Residue-level contacts at the interface:
Residue L32 in protein 2 interacts with residue A35 in protein 1 (closest heavy-atom distance 3.8 Å).
Residue I29 in protein 2 is in contact with residue K39 in protein 1 (closest heavy-atom distance 3.8 Å).
Residue V22 in protein 2 interacts with residue V46 in protein 1 (closest heavy-atom distance 3.7 Å).
Residue V43 in protein 2 is in contact with residue H26 in protein 1 (closest heavy-atom distance 4.8 Å).
Residue E42 in protein 2 is in contact with residue C25 in protein 1 (closest heavy-atom distance 4.1 Å).
Residue E40 in protein 2 contacts residue R33 in protein 1 (closest heavy-atom distance 3.4 Å).
Residue L36 in protein 2 interacts with residue I29 in protein 1 (closest heavy-atom distance 3.5 Å).
Residue V43 in protein 2 contacts residue I29 in protein 1 (closest heavy-atom distance 4.1 Å).
Residue R33 in protein 2 contacts residue L36 in protein 1 (closest heavy-atom distance 4.2 Å).
Residue L32 in protein 2 contacts residue L32 in protein 1 (closest heavy-atom distance 4.2 Å).
Residue L18 in protein 2 is in contact with residue V46 in protein 1 (closest heavy-atom distance 4.4 Å).
Residue V43 in protein 2 is in contact with residue V22 in protein 1 (closest heavy-atom distance 4.6 Å).
Residue I29 in protein 2 contacts residue V43 in protein 1 (closest heavy-atom distance 3.9 Å).
Residue K39 in protein 2 is in contact with residue C25 in protein 1 (closest heavy-atom distance 3.5 Å).
Residue C25 in protein 2 interacts with residue E42 in protein 1 (closest heavy-atom distance 4.5 Å).
Residue K39 in protein 2 contacts residue E28 in protein 1 (closest heavy-atom distance 3.2 Å).
Residue L32 in protein 2 interacts with residue L36 in protein 1 (closest heavy-atom distance 3.6 Å).
Residue I50 in protein 2 contacts residue S19 in protein 1 (closest heavy-atom distance 4.2 Å).
Residue L36 in protein 2 contacts residue L32 in protein 1 (closest heavy-atom distance 3.6 Å).
Residue I50 in protein 2 is in contact with residue L15 in protein 1 (closest heavy-atom distance 3.8 Å).
Residue L36 in protein 2 contacts residue L36 in protein 1 (closest heavy-atom distance 4.0 Å).
Residue A35 in protein 2 interacts with residue L32 in protein 1 (closest heavy-atom distance 4.0 Å).
Residue K39 in protein 2 interacts with residue I29 in protein 1 (closest heavy-atom distance 3.9 Å).
Residue L36 in protein 2 interacts with residue R33 in protein 1 (closest heavy-atom distance 4.0 Å).
Residue I53 in protein 2 is in contact with residue L15 in protein 1 (closest heavy-atom distance 3.5 Å).
Residue C25 in protein 2 interacts with residue K39 in protein 1 (closest heavy-atom distance 4.3 Å).
Residue I50 in protein 2 interacts with residue L18 in protein 1 (closest heavy-atom distance 3.7 Å).
Residue V46 in protein 2 contacts residue L18 in protein 1 (closest heavy-atom distance 3.5 Å).
Residue V22 in protein 2 is in contact with residue V43 in protein 1 (closest heavy-atom distance 4.4 Å).
Residue I53 in protein 2 contacts residue R14 in protein 1 (closest heavy-atom distance 2.7 Å).
Residue K21 in protein 2 is in contact with residue V46 in protein 1 (closest heavy-atom distance 4.2 Å).
Residue D49 in protein 2 interacts with residue L18 in protein 1 (closest heavy-atom distance 3.3 Å).
Residue C25 in protein 2 contacts residue V43 in protein 1 (closest heavy-atom distance 3.7 Å).
Residue I50 in protein 2 interacts with residue V22 in protein 1 (closest heavy-atom distance 4.2 Å).
Residue V43 in protein 2 contacts residue C25 in protein 1 (closest heavy-atom distance 3.4 Å).
Residue L32 in protein 2 is in contact with residue K39 in protein 1 (closest heavy-atom distance 4.6 Å).
Residue D49 in protein 2 contacts residue R14 in protein 1 (closest heavy-atom distance 4.2 Å).
Residue I29 in protein 2 is in contact with residue E40 in protein 1 (closest heavy-atom distance 4.1 Å).
Residue V46 in protein 2 contacts residue V22 in protein 1 (closest heavy-atom distance 3.5 Å).
Residue L47 in protein 2 is in contact with residue V22 in protein 1 (closest heavy-atom distance 4.6 Å).
Residue V46 in protein 2 contacts residue K21 in protein 1 (closest heavy-atom distance 4.6 Å).
Residue E40 in protein 2 interacts with residue I29 in protein 1 (closest heavy-atom distance 3.5 Å).
Residue I29 in protein 2 interacts with residue L36 in protein 1 (closest heavy-atom distance 3.6 Å).
Residue K39 in protein 2 interacts with residue L32 in protein 1 (closest heavy-atom distance 4.8 Å).
Residue E28 in protein 2 contacts residue K39 in protein 1 (closest heavy-atom distance 3.4 Å).
Residue V22 in protein 2 interacts with residue L47 in protein 1 (closest heavy-atom distance 4.0 Å).

Sequence of protein 1:
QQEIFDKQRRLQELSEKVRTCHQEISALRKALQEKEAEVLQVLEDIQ

These two protein chains interact to form a complex.

Sequence of protein 2:
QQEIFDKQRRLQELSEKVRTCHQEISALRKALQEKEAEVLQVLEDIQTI